Sequence of chain A:
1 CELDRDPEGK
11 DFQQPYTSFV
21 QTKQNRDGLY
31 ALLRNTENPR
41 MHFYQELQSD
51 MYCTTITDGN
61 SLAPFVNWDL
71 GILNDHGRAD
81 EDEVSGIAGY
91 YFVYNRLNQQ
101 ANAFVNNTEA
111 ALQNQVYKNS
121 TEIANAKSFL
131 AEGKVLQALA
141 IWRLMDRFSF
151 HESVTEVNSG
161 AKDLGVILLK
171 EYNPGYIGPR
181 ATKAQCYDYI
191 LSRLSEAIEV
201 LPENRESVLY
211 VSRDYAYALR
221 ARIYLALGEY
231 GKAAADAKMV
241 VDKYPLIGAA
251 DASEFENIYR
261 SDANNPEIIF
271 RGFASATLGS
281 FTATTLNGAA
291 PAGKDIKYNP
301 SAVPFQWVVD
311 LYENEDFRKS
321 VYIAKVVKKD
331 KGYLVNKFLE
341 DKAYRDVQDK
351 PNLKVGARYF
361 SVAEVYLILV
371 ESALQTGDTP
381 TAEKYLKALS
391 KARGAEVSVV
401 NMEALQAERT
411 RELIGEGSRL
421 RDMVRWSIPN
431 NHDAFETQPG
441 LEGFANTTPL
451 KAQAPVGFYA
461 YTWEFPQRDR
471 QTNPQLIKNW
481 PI

The following describes two proteins that form a bound complex.

Interface contacts:
Residue R78 in chain A interacts with residue T10 in chain B (closest heavy-atom distance 4.1 Å).
Residue D80 in chain A interacts with residue T10 in chain B (closest heavy-atom distance 4.8 Å).
Residue G59 in chain A is in contact with residue T5 in chain B (closest heavy-atom distance 3.4 Å).
Residue N60 in chain A contacts residue A6 in chain B (closest heavy-atom distance 3.8 Å).
Residue I72 in chain A contacts residue T7 in chain B (closest heavy-atom distance 3.7 Å).
Residue N60 in chain A is in contact with residue T7 in chain B (closest heavy-atom distance 3.5 Å).
Residue G59 in chain A interacts with residue T4 in chain B (closest heavy-atom distance 3.9 Å).
Residue G59 in chain A interacts with residue A6 in chain B (closest heavy-atom distance 2.9 Å).
Residue S61 in chain A contacts residue T4 in chain B (closest heavy-atom distance 4.0 Å).
Residue S61 in chain A contacts residue A6 in chain B (closest heavy-atom distance 3.7 Å).

Sequence of chain B:
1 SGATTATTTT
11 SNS